Interface contacts:
Residue I159 in the second protein interacts with residue M4 in the first protein (closest heavy-atom distance 3.9 Å).
Residue N187 in the second protein contacts residue R46 in the first protein (closest heavy-atom distance 3.8 Å).
Residue M158 in the second protein interacts with residue I20 in the first protein (closest heavy-atom distance 3.9 Å).
Residue R74 in the second protein contacts residue D75 in the first protein (closest heavy-atom distance 4.0 Å).
Residue I159 in the second protein interacts with residue L18 in the first protein (closest heavy-atom distance 3.8 Å).
Residue R74 in the second protein is in contact with residue R74 in the first protein (closest heavy-atom distance 2.7 Å).
Residue G155 in the second protein interacts with residue I42 in the first protein (closest heavy-atom distance 3.9 Å).
Residue M158 in the second protein interacts with residue I42 in the first protein (closest heavy-atom distance 3.8 Å).
Residue S213 in the second protein interacts with residue M4 in the first protein (closest heavy-atom distance 3.4 Å).
Residue L172 in the second protein is in contact with residue L26 in the first protein (closest heavy-atom distance 3.7 Å).
Residue T179 in the second protein contacts residue E71 in the first protein (closest heavy-atom distance 2.9 Å).
Residue K166 in the second protein interacts with residue N22 in the first protein (closest heavy-atom distance 2.6 Å).
Residue S217 in the second protein interacts with residue F7 in the first protein (closest heavy-atom distance 3.3 Å).
Residue Y185 in the second protein interacts with residue Y185 in the first protein (closest heavy-atom distance 3.5 Å).
Residue I214 in the second protein interacts with residue L18 in the first protein (closest heavy-atom distance 3.9 Å).
Residue Y185 in the second protein interacts with residue S184 in the first protein (closest heavy-atom distance 3.7 Å).
Residue T179 in the second protein contacts residue L72 in the first protein (closest heavy-atom distance 3.7 Å).
Residue N187 in the second protein interacts with residue A45 in the first protein (closest heavy-atom distance 2.7 Å).
Residue A210 in the second protein is in contact with residue M4 in the first protein (closest heavy-atom distance 3.7 Å).
Residue N187 in the second protein contacts residue P73 in the first protein (closest heavy-atom distance 3.6 Å).
Residue I189 in the second protein interacts with residue F85 in the first protein (closest heavy-atom distance 3.9 Å).
Residue D162 in the second protein interacts with residue D24 in the first protein (closest heavy-atom distance 3.0 Å).
Residue L172 in the second protein contacts residue H30 in the first protein (closest heavy-atom distance 3.8 Å).
Residue P178 in the second protein contacts residue P73 in the first protein (closest heavy-atom distance 3.6 Å).
Residue A119 in the second protein contacts residue D14 in the first protein (closest heavy-atom distance 3.5 Å).
Residue N187 in the second protein is in contact with residue D75 in the first protein (closest heavy-atom distance 2.7 Å).
Residue G155 in the second protein contacts residue L18 in the first protein (closest heavy-atom distance 3.3 Å).
Residue P153 in the second protein interacts with residue R46 in the first protein (closest heavy-atom distance 3.9 Å).
Residue D118 in the second protein is in contact with residue K77 in the first protein (closest heavy-atom distance 3.3 Å).
Residue N187 in the second protein contacts residue S44 in the first protein (closest heavy-atom distance 3.9 Å).
Residue M158 in the second protein is in contact with residue L27 in the first protein (closest heavy-atom distance 3.6 Å).
Residue G155 in the second protein is in contact with residue S44 in the first protein (closest heavy-atom distance 2.9 Å).
Residue P153 in the second protein is in contact with residue S44 in the first protein (closest heavy-atom distance 3.5 Å).
Residue P178 in the second protein contacts residue E71 in the first protein (closest heavy-atom distance 3.4 Å).
Residue K166 in the second protein is in contact with residue D24 in the first protein (closest heavy-atom distance 3.6 Å).
Residue I159 in the second protein contacts residue I20 in the first protein (closest heavy-atom distance 3.6 Å).
Residue L165 in the second protein is in contact with residue L26 in the first protein (closest heavy-atom distance 3.9 Å).
Residue M218 in the second protein interacts with residue V16 in the first protein (closest heavy-atom distance 3.4 Å).
Residue D162 in the second protein contacts residue I20 in the first protein (closest heavy-atom distance 3.6 Å).
Residue D118 in the second protein interacts with residue D14 in the first protein (closest heavy-atom distance 3.9 Å).
Residue L165 in the second protein contacts residue D24 in the first protein (closest heavy-atom distance 3.5 Å).
Residue Y175 in the second protein is in contact with residue L27 in the first protein (closest heavy-atom distance 3.6 Å).
Residue A154 in the second protein is in contact with residue S44 in the first protein (closest heavy-atom distance 3.3 Å).
Residue A154 in the second protein is in contact with residue F85 in the first protein (closest heavy-atom distance 3.6 Å).
Residue T186 in the second protein is in contact with residue P73 in the first protein (closest heavy-atom distance 3.6 Å).
Residue G120 in the second protein is in contact with residue R46 in the first protein (closest heavy-atom distance 3.7 Å).
Residue Y175 in the second protein contacts residue L31 in the first protein (closest heavy-atom distance 3.8 Å).
Residue Y185 in the second protein contacts residue P73 in the first protein (closest heavy-atom distance 3.4 Å).
Residue G79 in the second protein interacts with residue R46 in the first protein (closest heavy-atom distance 3.8 Å).
Residue Y175 in the second protein interacts with residue H30 in the first protein (closest heavy-atom distance 3.5 Å).
Residue D162 in the second protein interacts with residue V23 in the first protein (closest heavy-atom distance 3.8 Å).
Residue D118 in the second protein is in contact with residue R46 in the first protein (closest heavy-atom distance 3.8 Å).
Residue S177 in the second protein contacts residue E71 in the first protein (closest heavy-atom distance 2.7 Å).
Residue Y185 in the second protein is in contact with residue R74 in the first protein (closest heavy-atom distance 3.4 Å).
Residue I159 in the second protein interacts with residue E6 in the first protein (closest heavy-atom distance 3.8 Å).
Residue L165 in the second protein interacts with residue L27 in the first protein (closest heavy-atom distance 3.7 Å).
Residue N180 in the second protein contacts residue E71 in the first protein (closest heavy-atom distance 3.5 Å).
Residue A80 in the second protein is in contact with residue R46 in the first protein (closest heavy-atom distance 3.3 Å).
Residue A119 in the second protein interacts with residue R46 in the first protein (closest heavy-atom distance 3.0 Å).
Residue V156 in the second protein is in contact with residue L18 in the first protein (closest heavy-atom distance 3.8 Å).

Sequence of the second protein:
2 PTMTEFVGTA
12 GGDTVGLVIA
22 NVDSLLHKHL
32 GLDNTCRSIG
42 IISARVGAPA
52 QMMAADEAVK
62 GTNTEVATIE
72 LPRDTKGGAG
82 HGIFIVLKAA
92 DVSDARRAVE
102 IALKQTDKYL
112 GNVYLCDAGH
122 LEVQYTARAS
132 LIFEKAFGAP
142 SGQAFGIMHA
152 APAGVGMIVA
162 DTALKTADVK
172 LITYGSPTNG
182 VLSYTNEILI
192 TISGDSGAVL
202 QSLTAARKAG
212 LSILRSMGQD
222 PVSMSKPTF

This data describes a binding interaction between two proteins.

Sequence of the first protein:
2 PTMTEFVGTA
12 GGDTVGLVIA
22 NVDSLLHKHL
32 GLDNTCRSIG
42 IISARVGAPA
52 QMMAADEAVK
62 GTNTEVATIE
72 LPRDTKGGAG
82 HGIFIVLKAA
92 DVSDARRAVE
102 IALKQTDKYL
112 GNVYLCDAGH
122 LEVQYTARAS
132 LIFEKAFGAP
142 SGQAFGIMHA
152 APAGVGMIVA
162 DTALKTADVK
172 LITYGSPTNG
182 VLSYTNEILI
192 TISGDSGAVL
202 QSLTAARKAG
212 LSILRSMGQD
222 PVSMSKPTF